Sequence of the second protein:
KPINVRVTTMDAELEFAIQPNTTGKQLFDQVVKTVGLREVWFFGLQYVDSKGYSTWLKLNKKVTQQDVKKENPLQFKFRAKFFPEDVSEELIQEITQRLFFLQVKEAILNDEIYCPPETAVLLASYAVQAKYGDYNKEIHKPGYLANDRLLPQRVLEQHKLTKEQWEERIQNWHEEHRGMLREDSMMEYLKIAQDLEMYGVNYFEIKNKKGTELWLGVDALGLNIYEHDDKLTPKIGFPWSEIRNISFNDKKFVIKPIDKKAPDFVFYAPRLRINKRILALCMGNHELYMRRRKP

These two protein chains interact to form a complex.

Sequence of the first protein:
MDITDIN

Contacts between the two chains:
Residue W244 in the second protein is in contact with residue I12 in the first protein (closest heavy-atom distance 4.5 Å).
Residue F252 in the second protein contacts residue M7 in the first protein (closest heavy-atom distance 3.3 Å).
Residue D254 in the second protein interacts with residue M7 in the first protein (closest heavy-atom distance 4.2 Å).
Residue N249 in the second protein is in contact with residue I12 in the first protein (closest heavy-atom distance 4.6 Å).
Residue N253 in the second protein interacts with residue M7 in the first protein (closest heavy-atom distance 3.1 Å).
Residue I250 in the second protein is in contact with residue T10 in the first protein (closest heavy-atom distance 2.7 Å).
Residue L276 in the second protein is in contact with residue M7 in the first protein (closest heavy-atom distance 4.5 Å).
Residue N253 in the second protein interacts with residue D8 in the first protein (closest heavy-atom distance 4.9 Å).
Residue R248 in the second protein interacts with residue D11 in the first protein (closest heavy-atom distance 3.4 Å).
Residue S251 in the second protein is in contact with residue I9 in the first protein (closest heavy-atom distance 3.7 Å).
Residue L283 in the second protein contacts residue I9 in the first protein (closest heavy-atom distance 5.0 Å).
Residue S251 in the second protein is in contact with residue T10 in the first protein (closest heavy-atom distance 4.7 Å).
Residue N249 in the second protein is in contact with residue I9 in the first protein (closest heavy-atom distance 4.0 Å).
Residue R248 in the second protein is in contact with residue I12 in the first protein (closest heavy-atom distance 2.9 Å).
Residue R248 in the second protein interacts with residue T10 in the first protein (closest heavy-atom distance 4.5 Å).
Residue I247 in the second protein interacts with residue I12 in the first protein (closest heavy-atom distance 3.6 Å).
Residue F252 in the second protein is in contact with residue I9 in the first protein (closest heavy-atom distance 4.9 Å).
Residue F252 in the second protein interacts with residue D8 in the first protein (closest heavy-atom distance 2.7 Å).
Residue S245 in the second protein interacts with residue N13 in the first protein (closest heavy-atom distance 3.4 Å).
Residue E246 in the second protein contacts residue N13 in the first protein (closest heavy-atom distance 4.9 Å).
Residue I250 in the second protein contacts residue D8 in the first protein (closest heavy-atom distance 4.6 Å).
Residue L283 in the second protein interacts with residue T10 in the first protein (closest heavy-atom distance 4.0 Å).
Residue I247 in the second protein interacts with residue N13 in the first protein (closest heavy-atom distance 2.9 Å).
Residue N249 in the second protein interacts with residue D11 in the first protein (closest heavy-atom distance 4.2 Å).
Residue I262 in the second protein contacts residue N13 in the first protein (closest heavy-atom distance 3.8 Å).
Residue N249 in the second protein interacts with residue T10 in the first protein (closest heavy-atom distance 3.2 Å).
Residue H290 in the second protein is in contact with residue I12 in the first protein (closest heavy-atom distance 3.7 Å).
Residue I250 in the second protein contacts residue I9 in the first protein (closest heavy-atom distance 3.5 Å).
Residue W244 in the second protein interacts with residue N13 in the first protein (closest heavy-atom distance 3.4 Å).
Residue R248 in the second protein interacts with residue N13 in the first protein (closest heavy-atom distance 4.2 Å).
Residue S251 in the second protein is in contact with residue D8 in the first protein (closest heavy-atom distance 3.2 Å).
Residue H290 in the second protein is in contact with residue N13 in the first protein (closest heavy-atom distance 4.3 Å).